Sequence of chain B:
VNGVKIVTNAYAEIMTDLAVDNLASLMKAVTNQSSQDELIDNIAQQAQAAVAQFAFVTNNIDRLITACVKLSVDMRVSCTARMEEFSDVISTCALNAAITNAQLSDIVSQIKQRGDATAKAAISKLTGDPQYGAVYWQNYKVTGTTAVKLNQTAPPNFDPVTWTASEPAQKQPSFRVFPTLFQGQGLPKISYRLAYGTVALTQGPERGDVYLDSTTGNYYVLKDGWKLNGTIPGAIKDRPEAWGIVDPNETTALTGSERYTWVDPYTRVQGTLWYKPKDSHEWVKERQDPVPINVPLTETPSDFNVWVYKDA

These two protein chains interact to form a complex.

Sequence of chain A:
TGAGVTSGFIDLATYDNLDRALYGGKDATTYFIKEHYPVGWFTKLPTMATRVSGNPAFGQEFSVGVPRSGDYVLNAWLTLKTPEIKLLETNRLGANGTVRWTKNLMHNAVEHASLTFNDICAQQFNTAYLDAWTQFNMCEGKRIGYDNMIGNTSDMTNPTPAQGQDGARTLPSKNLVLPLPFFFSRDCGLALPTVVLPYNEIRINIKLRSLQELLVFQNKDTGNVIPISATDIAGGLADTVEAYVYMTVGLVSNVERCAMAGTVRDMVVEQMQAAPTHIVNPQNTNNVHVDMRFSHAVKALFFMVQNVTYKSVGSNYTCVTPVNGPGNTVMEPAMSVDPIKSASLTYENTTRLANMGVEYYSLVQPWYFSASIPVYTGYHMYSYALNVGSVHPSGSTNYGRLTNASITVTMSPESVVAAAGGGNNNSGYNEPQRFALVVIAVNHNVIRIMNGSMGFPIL

Residue-level contacts at the interface:
Residue R452 in chain A is in contact with residue T403 in chain B (closest heavy-atom distance 3.5 Å).
Residue M454 in chain A interacts with residue T403 in chain B (closest heavy-atom distance 4.7 Å).